Sequence of protein 2:
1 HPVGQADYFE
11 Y

Sequence of protein 1:
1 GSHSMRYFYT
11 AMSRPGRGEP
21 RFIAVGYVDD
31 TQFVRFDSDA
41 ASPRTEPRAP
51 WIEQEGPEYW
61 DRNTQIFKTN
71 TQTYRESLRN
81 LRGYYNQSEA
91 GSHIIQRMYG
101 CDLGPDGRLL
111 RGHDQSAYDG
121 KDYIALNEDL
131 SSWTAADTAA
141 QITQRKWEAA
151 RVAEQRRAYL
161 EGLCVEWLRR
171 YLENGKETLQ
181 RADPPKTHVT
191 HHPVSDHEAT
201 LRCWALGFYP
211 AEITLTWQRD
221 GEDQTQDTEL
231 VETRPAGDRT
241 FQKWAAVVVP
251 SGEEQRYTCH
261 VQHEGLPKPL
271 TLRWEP

Interface contacts:
Residue T143 in protein 1 contacts residue Y11 in protein 2 (closest heavy-atom distance 2.7 Å).
Residue R97 in protein 1 contacts residue Y11 in protein 2 (closest heavy-atom distance 4.1 Å).
Residue Y59 in protein 1 interacts with residue H1 in protein 2 (closest heavy-atom distance 3.8 Å).
Residue Y99 in protein 1 interacts with residue V3 in protein 2 (closest heavy-atom distance 3.1 Å).
Residue E76 in protein 1 interacts with residue E10 in protein 2 (closest heavy-atom distance 3.3 Å).
Residue V152 in protein 1 contacts residue F9 in protein 2 (closest heavy-atom distance 4.1 Å).
Residue Y9 in protein 1 is in contact with residue P2 in protein 2 (closest heavy-atom distance 3.7 Å).
Residue Y171 in protein 1 is in contact with residue H1 in protein 2 (closest heavy-atom distance 2.8 Å).
Residue R62 in protein 1 interacts with residue H1 in protein 2 (closest heavy-atom distance 3.7 Å).
Residue R97 in protein 1 is in contact with residue V3 in protein 2 (closest heavy-atom distance 4.0 Å).
Residue I66 in protein 1 contacts residue P2 in protein 2 (closest heavy-atom distance 4.1 Å).
Residue K146 in protein 1 interacts with residue Y11 in protein 2 (closest heavy-atom distance 2.8 Å).
Residue Q155 in protein 1 is in contact with residue Q5 in protein 2 (closest heavy-atom distance 4.0 Å).
Residue W147 in protein 1 contacts residue E10 in protein 2 (closest heavy-atom distance 3.0 Å).
Residue S77 in protein 1 is in contact with residue E10 in protein 2 (closest heavy-atom distance 3.6 Å).
Residue W147 in protein 1 is in contact with residue F9 in protein 2 (closest heavy-atom distance 3.8 Å).
Residue S116 in protein 1 interacts with residue Y11 in protein 2 (closest heavy-atom distance 2.7 Å).
Residue S77 in protein 1 interacts with residue Y11 in protein 2 (closest heavy-atom distance 3.0 Å).
Residue T73 in protein 1 is in contact with residue Y8 in protein 2 (closest heavy-atom distance 3.8 Å).
Residue N80 in protein 1 contacts residue Y11 in protein 2 (closest heavy-atom distance 2.9 Å).
Residue M5 in protein 1 interacts with residue H1 in protein 2 (closest heavy-atom distance 3.9 Å).
Residue R62 in protein 1 is in contact with residue Q5 in protein 2 (closest heavy-atom distance 4.4 Å).
Residue R156 in protein 1 contacts residue A6 in protein 2 (closest heavy-atom distance 3.0 Å).
Residue I95 in protein 1 contacts residue Y11 in protein 2 (closest heavy-atom distance 3.9 Å).
Residue Y159 in protein 1 interacts with residue P2 in protein 2 (closest heavy-atom distance 3.7 Å).
Residue Y7 in protein 1 contacts residue P2 in protein 2 (closest heavy-atom distance 3.3 Å).
Residue N63 in protein 1 interacts with residue H1 in protein 2 (closest heavy-atom distance 3.8 Å).
Residue Q155 in protein 1 interacts with residue F9 in protein 2 (closest heavy-atom distance 4.5 Å).
Residue Y9 in protein 1 contacts residue V3 in protein 2 (closest heavy-atom distance 4.5 Å).
Residue I66 in protein 1 interacts with residue H1 in protein 2 (closest heavy-atom distance 3.8 Å).
Residue I66 in protein 1 is in contact with residue V3 in protein 2 (closest heavy-atom distance 3.4 Å).
Residue Y9 in protein 1 contacts residue D7 in protein 2 (closest heavy-atom distance 3.7 Å).
Residue T73 in protein 1 interacts with residue D7 in protein 2 (closest heavy-atom distance 4.0 Å).
Residue I66 in protein 1 contacts residue G4 in protein 2 (closest heavy-atom distance 3.9 Å).
Residue Y74 in protein 1 is in contact with residue D7 in protein 2 (closest heavy-atom distance 4.5 Å).
Residue A150 in protein 1 is in contact with residue F9 in protein 2 (closest heavy-atom distance 3.5 Å).
Residue Y159 in protein 1 interacts with residue V3 in protein 2 (closest heavy-atom distance 3.5 Å).
Residue R156 in protein 1 interacts with residue D7 in protein 2 (closest heavy-atom distance 3.5 Å).
Residue Q155 in protein 1 is in contact with residue A6 in protein 2 (closest heavy-atom distance 3.4 Å).
Residue Y123 in protein 1 interacts with residue Y11 in protein 2 (closest heavy-atom distance 3.8 Å).
Residue R97 in protein 1 interacts with residue D7 in protein 2 (closest heavy-atom distance 2.5 Å).
Residue Y74 in protein 1 interacts with residue Y11 in protein 2 (closest heavy-atom distance 3.6 Å).
Residue N70 in protein 1 contacts residue D7 in protein 2 (closest heavy-atom distance 4.0 Å).
Residue L81 in protein 1 is in contact with residue Y11 in protein 2 (closest heavy-atom distance 3.5 Å).
Residue F67 in protein 1 interacts with residue P2 in protein 2 (closest heavy-atom distance 3.7 Å).
Residue T73 in protein 1 contacts residue F9 in protein 2 (closest heavy-atom distance 4.5 Å).
Residue W147 in protein 1 interacts with residue Y11 in protein 2 (closest heavy-atom distance 3.7 Å).
Residue Y99 in protein 1 interacts with residue P2 in protein 2 (closest heavy-atom distance 3.3 Å).
Residue K146 in protein 1 is in contact with residue E10 in protein 2 (closest heavy-atom distance 4.3 Å).
Residue Y84 in protein 1 contacts residue Y11 in protein 2 (closest heavy-atom distance 2.8 Å).
Residue V152 in protein 1 is in contact with residue A6 in protein 2 (closest heavy-atom distance 4.0 Å).
Residue T73 in protein 1 is in contact with residue E10 in protein 2 (closest heavy-atom distance 4.1 Å).
Residue R62 in protein 1 contacts residue G4 in protein 2 (closest heavy-atom distance 4.3 Å).
Residue N80 in protein 1 contacts residue E10 in protein 2 (closest heavy-atom distance 3.0 Å).
Residue N63 in protein 1 is in contact with residue P2 in protein 2 (closest heavy-atom distance 3.1 Å).
Residue Y7 in protein 1 interacts with residue H1 in protein 2 (closest heavy-atom distance 2.9 Å).
Residue W167 in protein 1 is in contact with residue H1 in protein 2 (closest heavy-atom distance 3.4 Å).
Residue F33 in protein 1 is in contact with residue H1 in protein 2 (closest heavy-atom distance 4.7 Å).
Residue Y99 in protein 1 contacts residue D7 in protein 2 (closest heavy-atom distance 4.7 Å).
Residue Y159 in protein 1 interacts with residue H1 in protein 2 (closest heavy-atom distance 2.6 Å).

This data describes a binding interaction between two proteins.